Sequence of chain A:
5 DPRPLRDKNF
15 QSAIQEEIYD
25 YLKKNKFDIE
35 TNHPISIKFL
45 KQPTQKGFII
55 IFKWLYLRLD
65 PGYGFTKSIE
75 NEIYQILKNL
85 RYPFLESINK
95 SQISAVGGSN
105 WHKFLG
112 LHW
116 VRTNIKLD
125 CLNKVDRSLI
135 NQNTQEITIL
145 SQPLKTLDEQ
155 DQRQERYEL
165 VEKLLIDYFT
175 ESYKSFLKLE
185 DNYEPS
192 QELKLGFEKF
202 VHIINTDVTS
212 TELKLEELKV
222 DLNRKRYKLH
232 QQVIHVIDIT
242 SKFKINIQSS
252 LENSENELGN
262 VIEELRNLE

The following describes two proteins that form a bound complex.

Sequence of chain B:
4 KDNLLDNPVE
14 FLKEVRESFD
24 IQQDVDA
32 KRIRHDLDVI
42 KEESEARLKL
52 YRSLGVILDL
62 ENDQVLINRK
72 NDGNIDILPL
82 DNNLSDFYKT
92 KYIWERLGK

Contacts between the two chains:
Residue V262 in chain A interacts with residue I41 in chain B (closest heavy-atom distance 3.7 Å).
Residue S255 in chain A is in contact with residue I34 in chain B (closest heavy-atom distance 3.5 Å).
Residue H231 in chain A is in contact with residue L7 in chain B (closest heavy-atom distance 3.4 Å).
Residue I263 in chain A is in contact with residue I41 in chain B (closest heavy-atom distance 3.6 Å).
Residue L259 in chain A is in contact with residue D37 in chain B (closest heavy-atom distance 4.0 Å).
Residue I235 in chain A interacts with residue L8 in chain B (closest heavy-atom distance 3.7 Å).
Residue L266 in chain A is in contact with residue E44 in chain B (closest heavy-atom distance 4.1 Å).
Residue Q249 in chain A contacts residue D27 in chain B (closest heavy-atom distance 2.9 Å).
Residue I235 in chain A is in contact with residue N6 in chain B (closest heavy-atom distance 5.0 Å).
Residue I263 in chain A is in contact with residue E44 in chain B (closest heavy-atom distance 4.9 Å).
Residue L259 in chain A is in contact with residue I41 in chain B (closest heavy-atom distance 3.8 Å).
Residue T241 in chain A is in contact with residue F22 in chain B (closest heavy-atom distance 4.0 Å).
Residue L269 in chain A interacts with residue R48 in chain B (closest heavy-atom distance 4.8 Å).
Residue F244 in chain A contacts residue F22 in chain B (closest heavy-atom distance 3.9 Å).
Residue E256 in chain A is in contact with residue D37 in chain B (closest heavy-atom distance 4.1 Å).
Residue K245 in chain A interacts with residue D23 in chain B (closest heavy-atom distance 2.8 Å).
Residue V234 in chain A is in contact with residue L15 in chain B (closest heavy-atom distance 4.1 Å).
Residue Q232 in chain A contacts residue N6 in chain B (closest heavy-atom distance 3.7 Å).
Residue H231 in chain A is in contact with residue P11 in chain B (closest heavy-atom distance 3.9 Å).
Residue K245 in chain A interacts with residue D27 in chain B (closest heavy-atom distance 2.4 Å).
Residue N224 in chain A contacts residue K4 in chain B (closest heavy-atom distance 4.4 Å).
Residue V234 in chain A is in contact with residue P11 in chain B (closest heavy-atom distance 4.3 Å).
Residue R227 in chain A interacts with residue L7 in chain B (closest heavy-atom distance 4.1 Å).
Residue L252 in chain A interacts with residue A30 in chain B (closest heavy-atom distance 4.0 Å).
Residue K245 in chain A interacts with residue S21 in chain B (closest heavy-atom distance 5.0 Å).
Residue L266 in chain A contacts residue R48 in chain B (closest heavy-atom distance 3.2 Å).
Residue L266 in chain A interacts with residue S45 in chain B (closest heavy-atom distance 3.4 Å).
Residue Y228 in chain A contacts residue L7 in chain B (closest heavy-atom distance 3.9 Å).
Residue G260 in chain A interacts with residue D37 in chain B (closest heavy-atom distance 4.5 Å).
Residue L252 in chain A is in contact with residue I34 in chain B (closest heavy-atom distance 3.9 Å).
Residue I263 in chain A is in contact with residue V40 in chain B (closest heavy-atom distance 3.7 Å).
Residue Q249 in chain A interacts with residue Q26 in chain B (closest heavy-atom distance 3.4 Å).
Residue K245 in chain A is in contact with residue I24 in chain B (closest heavy-atom distance 4.9 Å).
Residue V234 in chain A is in contact with residue L8 in chain B (closest heavy-atom distance 3.3 Å).
Residue H231 in chain A contacts residue L8 in chain B (closest heavy-atom distance 3.1 Å).
Residue L266 in chain A interacts with residue I41 in chain B (closest heavy-atom distance 3.8 Å).
Residue E256 in chain A is in contact with residue A30 in chain B (closest heavy-atom distance 3.8 Å).
Residue L252 in chain A is in contact with residue D27 in chain B (closest heavy-atom distance 3.5 Å).
Residue I238 in chain A is in contact with residue V18 in chain B (closest heavy-atom distance 3.8 Å).
Residue L259 in chain A contacts residue L38 in chain B (closest heavy-atom distance 4.0 Å).
Residue E256 in chain A interacts with residue I34 in chain B (closest heavy-atom distance 3.6 Å).
Residue T241 in chain A interacts with residue V18 in chain B (closest heavy-atom distance 3.8 Å).
Residue Y228 in chain A interacts with residue N6 in chain B (closest heavy-atom distance 4.0 Å).
Residue Q249 in chain A interacts with residue D23 in chain B (closest heavy-atom distance 5.0 Å).
Residue I238 in chain A interacts with residue L15 in chain B (closest heavy-atom distance 3.5 Å).
Residue K245 in chain A contacts residue F22 in chain B (closest heavy-atom distance 3.8 Å).
Residue R267 in chain A contacts residue V40 in chain B (closest heavy-atom distance 3.5 Å).
Residue I248 in chain A contacts residue D27 in chain B (closest heavy-atom distance 4.2 Å).
Residue V237 in chain A contacts residue L15 in chain B (closest heavy-atom distance 3.7 Å).
Residue I263 in chain A interacts with residue D37 in chain B (closest heavy-atom distance 3.7 Å).
Residue I238 in chain A is in contact with residue F14 in chain B (closest heavy-atom distance 3.6 Å).
Residue L259 in chain A interacts with residue I34 in chain B (closest heavy-atom distance 3.8 Å).
Residue E256 in chain A is in contact with residue R33 in chain B (closest heavy-atom distance 2.4 Å).
Residue R267 in chain A contacts residue E44 in chain B (closest heavy-atom distance 2.8 Å).